This data describes a binding interaction between two proteins.

Sequence of the second protein:
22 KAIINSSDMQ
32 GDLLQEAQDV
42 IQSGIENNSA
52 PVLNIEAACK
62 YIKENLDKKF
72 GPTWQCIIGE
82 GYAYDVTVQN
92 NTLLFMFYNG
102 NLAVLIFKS

Sequence of the first protein:
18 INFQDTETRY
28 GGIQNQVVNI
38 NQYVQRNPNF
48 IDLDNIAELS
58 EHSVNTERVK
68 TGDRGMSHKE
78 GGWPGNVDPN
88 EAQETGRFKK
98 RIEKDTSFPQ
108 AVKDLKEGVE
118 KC

Contacts between the two chains:
Residue G72 in the first protein contacts residue E57 in the second protein (closest heavy-atom distance 4.3 Å).
Residue R71 in the first protein contacts residue E57 in the second protein (closest heavy-atom distance 3.7 Å).